Sequence of protein 1:
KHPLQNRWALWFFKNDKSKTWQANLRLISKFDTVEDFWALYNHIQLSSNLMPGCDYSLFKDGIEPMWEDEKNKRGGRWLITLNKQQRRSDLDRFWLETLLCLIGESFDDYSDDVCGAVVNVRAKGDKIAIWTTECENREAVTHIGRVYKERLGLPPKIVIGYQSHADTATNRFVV

These two protein chains interact to form a complex.

Sequence of protein 2:
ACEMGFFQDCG

Contacts between the two chains:
Residue L60 in protein 1 contacts residue M4 in protein 2 (closest heavy-atom distance 4.0 Å).
Residue W166 in protein 1 contacts residue F6 in protein 2 (closest heavy-atom distance 3.7 Å).
Residue W56 in protein 1 interacts with residue C10 in protein 2 (closest heavy-atom distance 4.0 Å).
Residue R112 in protein 1 interacts with residue F6 in protein 2 (closest heavy-atom distance 4.1 Å).
Residue P100 in protein 1 is in contact with residue M4 in protein 2 (closest heavy-atom distance 3.7 Å).
Residue T203 in protein 1 contacts residue F6 in protein 2 (closest heavy-atom distance 3.6 Å).
Residue W56 in protein 1 contacts residue F7 in protein 2 (closest heavy-atom distance 3.5 Å).
Residue M101 in protein 1 interacts with residue G5 in protein 2 (closest heavy-atom distance 3.6 Å).
Residue A204 in protein 1 is in contact with residue D9 in protein 2 (closest heavy-atom distance 4.9 Å).
Residue P100 in protein 1 contacts residue F7 in protein 2 (closest heavy-atom distance 3.5 Å).
Residue M101 in protein 1 contacts residue F7 in protein 2 (closest heavy-atom distance 4.3 Å).
Residue A204 in protein 1 contacts residue F6 in protein 2 (closest heavy-atom distance 4.0 Å).
Residue P100 in protein 1 is in contact with residue G5 in protein 2 (closest heavy-atom distance 3.3 Å).
Residue W166 in protein 1 interacts with residue G5 in protein 2 (closest heavy-atom distance 3.6 Å).
Residue S92 in protein 1 is in contact with residue M4 in protein 2 (closest heavy-atom distance 3.3 Å).
Residue F48 in protein 1 contacts residue C10 in protein 2 (closest heavy-atom distance 4.4 Å).
Residue N155 in protein 1 interacts with residue M4 in protein 2 (closest heavy-atom distance 4.6 Å).
Residue V153 in protein 1 is in contact with residue M4 in protein 2 (closest heavy-atom distance 3.8 Å).
Residue L60 in protein 1 interacts with residue F7 in protein 2 (closest heavy-atom distance 4.1 Å).
Residue D90 in protein 1 is in contact with residue M4 in protein 2 (closest heavy-atom distance 2.7 Å).
Residue W102 in protein 1 contacts residue F6 in protein 2 (closest heavy-atom distance 3.4 Å).
Residue R157 in protein 1 contacts residue M4 in protein 2 (closest heavy-atom distance 5.0 Å).
Residue F47 in protein 1 contacts residue M4 in protein 2 (closest heavy-atom distance 4.1 Å).
Residue R112 in protein 1 contacts residue E3 in protein 2 (closest heavy-atom distance 3.0 Å).
Residue F48 in protein 1 interacts with residue C2 in protein 2 (closest heavy-atom distance 3.8 Å).
Residue H200 in protein 1 contacts residue F6 in protein 2 (closest heavy-atom distance 3.5 Å).
Residue F48 in protein 1 interacts with residue F7 in protein 2 (closest heavy-atom distance 3.6 Å).
Residue W102 in protein 1 is in contact with residue G5 in protein 2 (closest heavy-atom distance 3.0 Å).
Residue F48 in protein 1 contacts residue M4 in protein 2 (closest heavy-atom distance 3.8 Å).
Residue Y91 in protein 1 is in contact with residue M4 in protein 2 (closest heavy-atom distance 3.8 Å).
Residue E103 in protein 1 is in contact with residue Q8 in protein 2 (closest heavy-atom distance 3.1 Å).
Residue W166 in protein 1 interacts with residue M4 in protein 2 (closest heavy-atom distance 4.3 Å).
Residue E103 in protein 1 interacts with residue G5 in protein 2 (closest heavy-atom distance 4.0 Å).
Residue D90 in protein 1 is in contact with residue E3 in protein 2 (closest heavy-atom distance 3.5 Å).
Residue F48 in protein 1 is in contact with residue E3 in protein 2 (closest heavy-atom distance 4.8 Å).
Residue R157 in protein 1 interacts with residue C2 in protein 2 (closest heavy-atom distance 3.3 Å).
Residue R157 in protein 1 interacts with residue E3 in protein 2 (closest heavy-atom distance 3.5 Å).
Residue W46 in protein 1 interacts with residue M4 in protein 2 (closest heavy-atom distance 3.9 Å).
Residue W102 in protein 1 interacts with residue Q8 in protein 2 (closest heavy-atom distance 4.5 Å).
Residue N155 in protein 1 is in contact with residue E3 in protein 2 (closest heavy-atom distance 4.0 Å).